Contacts between the two chains:
Residue I1277 in protein 2 is in contact with residue M536 in protein 1 (closest heavy-atom distance 4.1 Å).
Residue M1290 in protein 2 contacts residue F537 in protein 1 (closest heavy-atom distance 3.5 Å).
Residue L102 in protein 2 contacts residue K535 in protein 1 (closest heavy-atom distance 4.0 Å).
Residue Q1299 in protein 2 contacts residue I544 in protein 1 (closest heavy-atom distance 3.3 Å).
Residue T99 in protein 2 interacts with residue Q527 in protein 1 (closest heavy-atom distance 3.3 Å).
Residue A196 in protein 2 contacts residue I526 in protein 1 (closest heavy-atom distance 4.5 Å).
Residue L102 in protein 2 is in contact with residue Q527 in protein 1 (closest heavy-atom distance 3.1 Å).
Residue L100 in protein 2 is in contact with residue Q527 in protein 1 (closest heavy-atom distance 3.1 Å).
Residue Q1299 in protein 2 contacts residue K543 in protein 1 (closest heavy-atom distance 3.9 Å).
Residue G1285 in protein 2 is in contact with residue F537 in protein 1 (closest heavy-atom distance 3.0 Å).
Residue S101 in protein 2 is in contact with residue Q527 in protein 1 (closest heavy-atom distance 4.0 Å).
Residue L1286 in protein 2 is in contact with residue M536 in protein 1 (closest heavy-atom distance 4.2 Å).
Residue N1287 in protein 2 interacts with residue M536 in protein 1 (closest heavy-atom distance 3.5 Å).
Residue I1277 in protein 2 contacts residue K533 in protein 1 (closest heavy-atom distance 4.7 Å).
Residue I85 in protein 2 interacts with residue F537 in protein 1 (closest heavy-atom distance 4.1 Å).
Residue D1278 in protein 2 contacts residue S532 in protein 1 (closest heavy-atom distance 3.4 Å).
Residue L1293 in protein 2 interacts with residue F539 in protein 1 (closest heavy-atom distance 4.2 Å).
Residue E1291 in protein 2 is in contact with residue F537 in protein 1 (closest heavy-atom distance 4.9 Å).
Residue H103 in protein 2 interacts with residue F537 in protein 1 (closest heavy-atom distance 4.1 Å).
Residue G1285 in protein 2 contacts residue M536 in protein 1 (closest heavy-atom distance 3.6 Å).
Residue S86 in protein 2 is in contact with residue F537 in protein 1 (closest heavy-atom distance 4.6 Å).
Residue L102 in protein 2 contacts residue I525 in protein 1 (closest heavy-atom distance 3.0 Å).
Residue G1285 in protein 2 contacts residue K535 in protein 1 (closest heavy-atom distance 3.2 Å).
Residue Q1282 in protein 2 is in contact with residue M536 in protein 1 (closest heavy-atom distance 3.5 Å).
Residue Y105 in protein 2 is in contact with residue I524 in protein 1 (closest heavy-atom distance 5.0 Å).
Residue P1288 in protein 2 contacts residue M536 in protein 1 (closest heavy-atom distance 4.8 Å).
Residue Q1299 in protein 2 is in contact with residue A542 in protein 1 (closest heavy-atom distance 3.8 Å).
Residue Y104 in protein 2 interacts with residue I524 in protein 1 (closest heavy-atom distance 3.2 Å).
Residue N1287 in protein 2 is in contact with residue F539 in protein 1 (closest heavy-atom distance 3.3 Å).
Residue H103 in protein 2 interacts with residue I524 in protein 1 (closest heavy-atom distance 3.0 Å).
Residue N1287 in protein 2 contacts residue F537 in protein 1 (closest heavy-atom distance 3.4 Å).
Residue L1286 in protein 2 contacts residue F537 in protein 1 (closest heavy-atom distance 3.9 Å).
Residue E1280 in protein 2 contacts residue S532 in protein 1 (closest heavy-atom distance 4.2 Å).
Residue L102 in protein 2 contacts residue M536 in protein 1 (closest heavy-atom distance 3.4 Å).
Residue L100 in protein 2 interacts with residue I525 in protein 1 (closest heavy-atom distance 4.8 Å).
Residue R1289 in protein 2 interacts with residue F539 in protein 1 (closest heavy-atom distance 3.7 Å).
Residue S101 in protein 2 contacts residue I525 in protein 1 (closest heavy-atom distance 3.5 Å).
Residue Y1298 in protein 2 contacts residue P541 in protein 1 (closest heavy-atom distance 3.6 Å).
Residue L1281 in protein 2 is in contact with residue S532 in protein 1 (closest heavy-atom distance 3.5 Å).
Residue L100 in protein 2 contacts residue I526 in protein 1 (closest heavy-atom distance 4.2 Å).
Residue M1290 in protein 2 interacts with residue P538 in protein 1 (closest heavy-atom distance 4.0 Å).
Residue L102 in protein 2 interacts with residue I524 in protein 1 (closest heavy-atom distance 3.1 Å).
Residue Q1299 in protein 2 is in contact with residue P541 in protein 1 (closest heavy-atom distance 4.1 Å).
Residue V199 in protein 2 is in contact with residue I524 in protein 1 (closest heavy-atom distance 3.6 Å).
Residue R1279 in protein 2 is in contact with residue S532 in protein 1 (closest heavy-atom distance 2.8 Å).
Residue S101 in protein 2 is in contact with residue I526 in protein 1 (closest heavy-atom distance 3.7 Å).
Residue L102 in protein 2 interacts with residue F537 in protein 1 (closest heavy-atom distance 3.6 Å).
Residue L1281 in protein 2 contacts residue K535 in protein 1 (closest heavy-atom distance 3.6 Å).
Residue Y1298 in protein 2 interacts with residue F539 in protein 1 (closest heavy-atom distance 3.6 Å).
Residue G1284 in protein 2 is in contact with residue F537 in protein 1 (closest heavy-atom distance 4.8 Å).
Residue A1294 in protein 2 interacts with residue F539 in protein 1 (closest heavy-atom distance 3.7 Å).
Residue D1278 in protein 2 is in contact with residue K533 in protein 1 (closest heavy-atom distance 3.4 Å).
Residue N1287 in protein 2 is in contact with residue P538 in protein 1 (closest heavy-atom distance 4.5 Å).
Residue K84 in protein 2 contacts residue F537 in protein 1 (closest heavy-atom distance 3.5 Å).
Residue M1290 in protein 2 is in contact with residue F539 in protein 1 (closest heavy-atom distance 3.4 Å).
Residue Q1299 in protein 2 interacts with residue K546 in protein 1 (closest heavy-atom distance 3.6 Å).
Residue Y104 in protein 2 contacts residue F537 in protein 1 (closest heavy-atom distance 4.1 Å).

Sequence of protein 2:
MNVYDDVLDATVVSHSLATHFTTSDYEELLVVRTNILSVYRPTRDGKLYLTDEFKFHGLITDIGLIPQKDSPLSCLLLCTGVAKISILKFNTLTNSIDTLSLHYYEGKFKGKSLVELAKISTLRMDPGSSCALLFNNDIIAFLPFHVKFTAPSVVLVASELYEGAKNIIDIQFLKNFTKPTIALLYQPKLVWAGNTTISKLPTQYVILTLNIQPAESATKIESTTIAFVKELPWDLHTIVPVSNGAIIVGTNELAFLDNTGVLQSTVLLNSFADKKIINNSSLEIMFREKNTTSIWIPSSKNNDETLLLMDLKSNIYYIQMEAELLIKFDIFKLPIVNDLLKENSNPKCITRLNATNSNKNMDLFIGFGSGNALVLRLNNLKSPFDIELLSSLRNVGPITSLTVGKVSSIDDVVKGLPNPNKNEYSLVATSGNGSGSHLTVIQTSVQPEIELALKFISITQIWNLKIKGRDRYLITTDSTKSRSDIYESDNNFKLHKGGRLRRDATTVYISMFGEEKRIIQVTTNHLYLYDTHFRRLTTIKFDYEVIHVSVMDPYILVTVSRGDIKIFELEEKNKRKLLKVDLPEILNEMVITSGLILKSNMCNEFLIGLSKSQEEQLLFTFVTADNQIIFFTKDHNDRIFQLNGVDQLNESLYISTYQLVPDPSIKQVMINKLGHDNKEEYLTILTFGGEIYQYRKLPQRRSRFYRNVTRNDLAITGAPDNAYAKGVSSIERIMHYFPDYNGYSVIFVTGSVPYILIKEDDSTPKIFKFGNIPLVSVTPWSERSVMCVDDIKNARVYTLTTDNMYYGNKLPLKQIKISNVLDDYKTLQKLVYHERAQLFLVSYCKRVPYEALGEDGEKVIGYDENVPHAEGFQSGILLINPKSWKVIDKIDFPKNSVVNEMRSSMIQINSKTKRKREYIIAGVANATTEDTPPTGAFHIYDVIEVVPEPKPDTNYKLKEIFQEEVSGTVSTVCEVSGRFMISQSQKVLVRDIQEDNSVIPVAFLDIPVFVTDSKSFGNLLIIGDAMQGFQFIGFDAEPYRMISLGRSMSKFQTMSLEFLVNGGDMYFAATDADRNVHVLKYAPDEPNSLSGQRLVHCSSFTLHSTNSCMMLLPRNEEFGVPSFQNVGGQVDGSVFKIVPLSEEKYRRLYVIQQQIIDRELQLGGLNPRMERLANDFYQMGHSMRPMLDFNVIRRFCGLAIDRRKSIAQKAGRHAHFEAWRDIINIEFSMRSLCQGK

Sequence of protein 1:
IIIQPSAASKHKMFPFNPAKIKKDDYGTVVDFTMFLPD

This data describes a binding interaction between two proteins.